Contacts between the two chains:
Residue Y7 in chain B is in contact with residue L1 in chain A (closest heavy-atom distance 2.9 Å).
Residue Y159 in chain B contacts residue G2 in chain A (closest heavy-atom distance 3.6 Å).
Residue D77 in chain B contacts residue N7 in chain A (closest heavy-atom distance 4.5 Å).
Residue V152 in chain B is in contact with residue Y3 in chain A (closest heavy-atom distance 4.3 Å).
Residue K66 in chain B interacts with residue V6 in chain A (closest heavy-atom distance 4.8 Å).
Residue T73 in chain B is in contact with residue N7 in chain A (closest heavy-atom distance 3.7 Å).
Residue T73 in chain B is in contact with residue V6 in chain A (closest heavy-atom distance 3.8 Å).
Residue Y159 in chain B contacts residue G4 in chain A (closest heavy-atom distance 5.0 Å).
Residue Y159 in chain B is in contact with residue L1 in chain A (closest heavy-atom distance 2.3 Å).
Residue Y99 in chain B is in contact with residue V6 in chain A (closest heavy-atom distance 4.8 Å).
Residue Q155 in chain B is in contact with residue Y3 in chain A (closest heavy-atom distance 3.4 Å).
Residue V152 in chain B contacts residue N7 in chain A (closest heavy-atom distance 3.3 Å).
Residue Y123 in chain B contacts residue I9 in chain A (closest heavy-atom distance 3.8 Å).
Residue Y99 in chain B contacts residue G2 in chain A (closest heavy-atom distance 3.9 Å).
Residue R97 in chain B is in contact with residue V6 in chain A (closest heavy-atom distance 4.2 Å).
Residue K66 in chain B contacts residue G2 in chain A (closest heavy-atom distance 2.7 Å).
Residue K66 in chain B interacts with residue Y3 in chain A (closest heavy-atom distance 3.6 Å).
Residue E63 in chain B is in contact with residue L1 in chain A (closest heavy-atom distance 3.4 Å).
Residue T80 in chain B interacts with residue I9 in chain A (closest heavy-atom distance 4.0 Å).
Residue R97 in chain B contacts residue N7 in chain A (closest heavy-atom distance 3.7 Å).
Residue L81 in chain B interacts with residue I9 in chain A (closest heavy-atom distance 4.0 Å).
Residue W147 in chain B is in contact with residue N7 in chain A (closest heavy-atom distance 3.3 Å).
Residue Y99 in chain B contacts residue Y3 in chain A (closest heavy-atom distance 3.1 Å).
Residue T143 in chain B interacts with residue I9 in chain A (closest heavy-atom distance 3.4 Å).
Residue W147 in chain B is in contact with residue Y8 in chain A (closest heavy-atom distance 2.7 Å).
Residue K66 in chain B contacts residue L1 in chain A (closest heavy-atom distance 3.9 Å).
Residue Y171 in chain B interacts with residue L1 in chain A (closest heavy-atom distance 2.7 Å).
Residue H70 in chain B is in contact with residue Y3 in chain A (closest heavy-atom distance 3.2 Å).
Residue A69 in chain B is in contact with residue V6 in chain A (closest heavy-atom distance 4.1 Å).
Residue K146 in chain B interacts with residue I9 in chain A (closest heavy-atom distance 4.3 Å).
Residue Y84 in chain B contacts residue I9 in chain A (closest heavy-atom distance 4.2 Å).
Residue T73 in chain B contacts residue Y8 in chain A (closest heavy-atom distance 3.7 Å).
Residue F33 in chain B is in contact with residue L1 in chain A (closest heavy-atom distance 4.6 Å).
Residue D77 in chain B interacts with residue I9 in chain A (closest heavy-atom distance 2.7 Å).
Residue E63 in chain B interacts with residue G2 in chain A (closest heavy-atom distance 3.0 Å).
Residue V76 in chain B is in contact with residue Y8 in chain A (closest heavy-atom distance 3.8 Å).
Residue K66 in chain B is in contact with residue G4 in chain A (closest heavy-atom distance 3.9 Å).
Residue Y159 in chain B interacts with residue Y3 in chain A (closest heavy-atom distance 3.6 Å).
Residue Y7 in chain B interacts with residue G2 in chain A (closest heavy-atom distance 3.5 Å).
Residue M5 in chain B contacts residue L1 in chain A (closest heavy-atom distance 3.9 Å).
Residue Y116 in chain B contacts residue I9 in chain A (closest heavy-atom distance 3.4 Å).
Residue D77 in chain B interacts with residue Y8 in chain A (closest heavy-atom distance 3.5 Å).
Residue Q72 in chain B is in contact with residue Y8 in chain A (closest heavy-atom distance 3.9 Å).
Residue T163 in chain B interacts with residue L1 in chain A (closest heavy-atom distance 3.6 Å).
Residue W167 in chain B interacts with residue L1 in chain A (closest heavy-atom distance 3.5 Å).
Residue Y59 in chain B is in contact with residue L1 in chain A (closest heavy-atom distance 3.7 Å).
Residue H70 in chain B interacts with residue V6 in chain A (closest heavy-atom distance 3.4 Å).
Residue Q155 in chain B is in contact with residue F5 in chain A (closest heavy-atom distance 3.6 Å).
Residue I124 in chain B is in contact with residue I9 in chain A (closest heavy-atom distance 4.6 Å).
Residue K146 in chain B interacts with residue Y8 in chain A (closest heavy-atom distance 4.5 Å).
Residue W147 in chain B interacts with residue I9 in chain A (closest heavy-atom distance 3.8 Å).
Residue L156 in chain B interacts with residue Y3 in chain A (closest heavy-atom distance 3.4 Å).

Sequence of chain B:
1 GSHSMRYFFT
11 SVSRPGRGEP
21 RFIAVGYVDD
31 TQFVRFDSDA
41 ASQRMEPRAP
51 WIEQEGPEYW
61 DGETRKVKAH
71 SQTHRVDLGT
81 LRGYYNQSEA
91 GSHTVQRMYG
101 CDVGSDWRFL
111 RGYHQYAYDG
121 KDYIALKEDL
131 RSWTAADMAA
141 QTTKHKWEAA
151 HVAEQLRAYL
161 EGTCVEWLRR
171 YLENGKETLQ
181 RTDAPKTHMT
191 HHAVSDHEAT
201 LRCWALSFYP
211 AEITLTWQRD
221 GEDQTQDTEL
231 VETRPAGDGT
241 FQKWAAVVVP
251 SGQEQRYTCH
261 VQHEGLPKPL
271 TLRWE

These two protein chains interact to form a complex.

Sequence of chain A:
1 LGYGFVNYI